The following describes two proteins that form a bound complex.

Sequence of chain A:
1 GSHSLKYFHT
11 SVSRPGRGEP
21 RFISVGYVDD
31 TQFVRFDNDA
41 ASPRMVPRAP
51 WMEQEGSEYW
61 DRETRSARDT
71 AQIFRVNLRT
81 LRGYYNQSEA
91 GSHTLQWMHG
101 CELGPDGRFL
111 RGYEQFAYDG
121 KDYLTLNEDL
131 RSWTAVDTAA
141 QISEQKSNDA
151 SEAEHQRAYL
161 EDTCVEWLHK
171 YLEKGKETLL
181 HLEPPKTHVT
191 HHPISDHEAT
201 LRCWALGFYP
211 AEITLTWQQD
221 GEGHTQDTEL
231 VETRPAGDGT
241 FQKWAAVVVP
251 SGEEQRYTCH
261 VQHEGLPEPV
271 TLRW

Sequence of chain B:
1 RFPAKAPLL

Interface contacts:
Residue Y159 in chain A contacts residue F2 in chain B (closest heavy-atom distance 4.2 Å).
Residue M45 in chain A is in contact with residue F2 in chain B (closest heavy-atom distance 3.5 Å).
Residue E152 in chain A is in contact with residue P7 in chain B (closest heavy-atom distance 3.9 Å).
Residue I73 in chain A interacts with residue L8 in chain B (closest heavy-atom distance 3.8 Å).
Residue S143 in chain A interacts with residue L8 in chain B (closest heavy-atom distance 4.6 Å).
Residue Y171 in chain A is in contact with residue R1 in chain B (closest heavy-atom distance 3.3 Å).
Residue T70 in chain A is in contact with residue A4 in chain B (closest heavy-atom distance 4.7 Å).
Residue S66 in chain A contacts residue P3 in chain B (closest heavy-atom distance 3.5 Å).
Residue Y7 in chain A is in contact with residue F2 in chain B (closest heavy-atom distance 3.4 Å).
Residue S66 in chain A interacts with residue A4 in chain B (closest heavy-atom distance 4.3 Å).
Residue W97 in chain A contacts residue A6 in chain B (closest heavy-atom distance 3.5 Å).
Residue A67 in chain A contacts residue F2 in chain B (closest heavy-atom distance 3.7 Å).
Residue L95 in chain A interacts with residue L9 in chain B (closest heavy-atom distance 4.2 Å).
Residue I73 in chain A is in contact with residue A6 in chain B (closest heavy-atom distance 3.5 Å).
Residue V76 in chain A interacts with residue L8 in chain B (closest heavy-atom distance 4.6 Å).
Residue L81 in chain A is in contact with residue L9 in chain B (closest heavy-atom distance 3.9 Å).
Residue H9 in chain A contacts residue F2 in chain B (closest heavy-atom distance 3.2 Å).
Residue H99 in chain A contacts residue P3 in chain B (closest heavy-atom distance 3.7 Å).
Residue S147 in chain A is in contact with residue L8 in chain B (closest heavy-atom distance 4.1 Å).
Residue E114 in chain A is in contact with residue P7 in chain B (closest heavy-atom distance 3.4 Å).
Residue L124 in chain A interacts with residue L9 in chain B (closest heavy-atom distance 4.0 Å).
Residue F116 in chain A interacts with residue P7 in chain B (closest heavy-atom distance 3.5 Å).
Residue E63 in chain A contacts residue F2 in chain B (closest heavy-atom distance 2.8 Å).
Residue T70 in chain A is in contact with residue F2 in chain B (closest heavy-atom distance 3.3 Å).
Residue W97 in chain A contacts residue K5 in chain B (closest heavy-atom distance 3.8 Å).
Residue Q156 in chain A interacts with residue P7 in chain B (closest heavy-atom distance 3.6 Å).
Residue N77 in chain A interacts with residue P7 in chain B (closest heavy-atom distance 3.1 Å).
Residue Y159 in chain A interacts with residue P3 in chain B (closest heavy-atom distance 3.5 Å).
Residue T70 in chain A is in contact with residue A6 in chain B (closest heavy-atom distance 3.8 Å).
Residue T80 in chain A interacts with residue L9 in chain B (closest heavy-atom distance 3.5 Å).
Residue D69 in chain A contacts residue A4 in chain B (closest heavy-atom distance 4.5 Å).
Residue E152 in chain A contacts residue K5 in chain B (closest heavy-atom distance 3.2 Å).
Residue E63 in chain A interacts with residue R1 in chain B (closest heavy-atom distance 3.1 Å).
Residue F116 in chain A contacts residue L9 in chain B (closest heavy-atom distance 3.7 Å).
Residue T70 in chain A interacts with residue P3 in chain B (closest heavy-atom distance 4.1 Å).
Residue S66 in chain A interacts with residue F2 in chain B (closest heavy-atom distance 3.8 Å).
Residue K146 in chain A interacts with residue L8 in chain B (closest heavy-atom distance 4.7 Å).
Residue N77 in chain A contacts residue L9 in chain B (closest heavy-atom distance 3.1 Å).
Residue L5 in chain A is in contact with residue R1 in chain B (closest heavy-atom distance 3.7 Å).
Residue F22 in chain A interacts with residue F2 in chain B (closest heavy-atom distance 4.5 Å).
Residue I73 in chain A interacts with residue P7 in chain B (closest heavy-atom distance 3.9 Å).
Residue W97 in chain A contacts residue P3 in chain B (closest heavy-atom distance 3.8 Å).
Residue S24 in chain A is in contact with residue F2 in chain B (closest heavy-atom distance 3.3 Å).
Residue F74 in chain A is in contact with residue A6 in chain B (closest heavy-atom distance 3.7 Å).
Residue S143 in chain A interacts with residue L9 in chain B (closest heavy-atom distance 2.5 Å).
Residue I142 in chain A contacts residue L9 in chain B (closest heavy-atom distance 4.8 Å).
Residue N77 in chain A is in contact with residue L8 in chain B (closest heavy-atom distance 3.8 Å).
Residue W167 in chain A interacts with residue R1 in chain B (closest heavy-atom distance 3.2 Å).
Residue Q156 in chain A is in contact with residue K5 in chain B (closest heavy-atom distance 4.5 Å).
Residue Y84 in chain A interacts with residue L9 in chain B (closest heavy-atom distance 3.0 Å).
Residue T163 in chain A is in contact with residue R1 in chain B (closest heavy-atom distance 4.2 Å).
Residue Y7 in chain A interacts with residue R1 in chain B (closest heavy-atom distance 3.0 Å).
Residue H155 in chain A contacts residue K5 in chain B (closest heavy-atom distance 3.2 Å).
Residue R62 in chain A interacts with residue R1 in chain B (closest heavy-atom distance 3.3 Å).
Residue K146 in chain A contacts residue L9 in chain B (closest heavy-atom distance 3.6 Å).
Residue Y59 in chain A is in contact with residue R1 in chain B (closest heavy-atom distance 3.6 Å).
Residue Y159 in chain A interacts with residue R1 in chain B (closest heavy-atom distance 2.7 Å).
Residue W97 in chain A interacts with residue P7 in chain B (closest heavy-atom distance 3.6 Å).
Residue Y123 in chain A interacts with residue L9 in chain B (closest heavy-atom distance 4.1 Å).
Residue T70 in chain A contacts residue K5 in chain B (closest heavy-atom distance 4.0 Å).